Sequence of protein 1:
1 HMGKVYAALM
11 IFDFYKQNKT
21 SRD

The following describes two proteins that form a bound complex.

Contacts between the two chains:
Residue M76 in protein 2 interacts with residue M10 in protein 1 (closest heavy-atom distance 3.3 Å).
Residue A15 in protein 2 interacts with residue K4 in protein 1 (closest heavy-atom distance 3.6 Å).
Residue A128 in protein 2 contacts residue M2 in protein 1 (closest heavy-atom distance 3.7 Å).
Residue Q41 in protein 2 is in contact with residue F12 in protein 1 (closest heavy-atom distance 3.5 Å).
Residue E11 in protein 2 contacts residue H1 in protein 1 (closest heavy-atom distance 3.5 Å).
Residue Q41 in protein 2 contacts residue Y15 in protein 1 (closest heavy-atom distance 3.4 Å).
Residue E47 in protein 2 is in contact with residue T20 in protein 1 (closest heavy-atom distance 2.8 Å).
Residue E11 in protein 2 interacts with residue G3 in protein 1 (closest heavy-atom distance 3.8 Å).
Residue D50 in protein 2 contacts residue N18 in protein 1 (closest heavy-atom distance 4.0 Å).
Residue M51 in protein 2 contacts residue F14 in protein 1 (closest heavy-atom distance 3.1 Å).
Residue L116 in protein 2 is in contact with residue K4 in protein 1 (closest heavy-atom distance 3.6 Å).
Residue M144 in protein 2 is in contact with residue L9 in protein 1 (closest heavy-atom distance 3.7 Å).
Residue E11 in protein 2 interacts with residue K4 in protein 1 (closest heavy-atom distance 3.2 Å).
Residue M51 in protein 2 is in contact with residue I11 in protein 1 (closest heavy-atom distance 4.0 Å).
Residue E114 in protein 2 interacts with residue K4 in protein 1 (closest heavy-atom distance 2.7 Å).
Residue E47 in protein 2 interacts with residue N18 in protein 1 (closest heavy-atom distance 3.6 Å).
Residue K75 in protein 2 is in contact with residue D13 in protein 1 (closest heavy-atom distance 3.9 Å).
Residue M71 in protein 2 interacts with residue F14 in protein 1 (closest heavy-atom distance 3.0 Å).
Residue M72 in protein 2 interacts with residue M10 in protein 1 (closest heavy-atom distance 3.5 Å).
Residue E47 in protein 2 is in contact with residue Y15 in protein 1 (closest heavy-atom distance 2.9 Å).
Residue M124 in protein 2 interacts with residue H1 in protein 1 (closest heavy-atom distance 3.8 Å).
Residue E87 in protein 2 contacts residue K16 in protein 1 (closest heavy-atom distance 2.8 Å).
Residue Q41 in protein 2 interacts with residue K19 in protein 1 (closest heavy-atom distance 3.3 Å).
Residue K75 in protein 2 is in contact with residue Q17 in protein 1 (closest heavy-atom distance 3.6 Å).
Residue F92 in protein 2 is in contact with residue L9 in protein 1 (closest heavy-atom distance 3.9 Å).
Residue F141 in protein 2 interacts with residue L9 in protein 1 (closest heavy-atom distance 3.7 Å).
Residue M144 in protein 2 contacts residue M2 in protein 1 (closest heavy-atom distance 3.8 Å).
Residue M51 in protein 2 contacts residue Y15 in protein 1 (closest heavy-atom distance 3.5 Å).
Residue M145 in protein 2 is in contact with residue M10 in protein 1 (closest heavy-atom distance 3.6 Å).
Residue E47 in protein 2 contacts residue K19 in protein 1 (closest heavy-atom distance 3.3 Å).
Residue L105 in protein 2 is in contact with residue M2 in protein 1 (closest heavy-atom distance 3.9 Å).
Residue M72 in protein 2 interacts with residue A7 in protein 1 (closest heavy-atom distance 3.4 Å).
Residue M124 in protein 2 interacts with residue M2 in protein 1 (closest heavy-atom distance 3.3 Å).
Residue M36 in protein 2 interacts with residue Y15 in protein 1 (closest heavy-atom distance 3.9 Å).
Residue M72 in protein 2 contacts residue I11 in protein 1 (closest heavy-atom distance 3.4 Å).
Residue M145 in protein 2 interacts with residue Y6 in protein 1 (closest heavy-atom distance 3.9 Å).
Residue E84 in protein 2 interacts with residue D13 in protein 1 (closest heavy-atom distance 3.7 Å).
Residue M71 in protein 2 interacts with residue I11 in protein 1 (closest heavy-atom distance 3.8 Å).
Residue E127 in protein 2 contacts residue H1 in protein 1 (closest heavy-atom distance 2.8 Å).
Residue F19 in protein 2 is in contact with residue A8 in protein 1 (closest heavy-atom distance 3.8 Å).
Residue M144 in protein 2 interacts with residue Y6 in protein 1 (closest heavy-atom distance 3.2 Å).
Residue M36 in protein 2 is in contact with residue I11 in protein 1 (closest heavy-atom distance 3.8 Å).
Residue F92 in protein 2 interacts with residue V5 in protein 1 (closest heavy-atom distance 3.7 Å).
Residue L39 in protein 2 contacts residue F12 in protein 1 (closest heavy-atom distance 3.6 Å).
Residue M124 in protein 2 is in contact with residue V5 in protein 1 (closest heavy-atom distance 3.5 Å).
Residue K75 in protein 2 contacts residue F14 in protein 1 (closest heavy-atom distance 4.0 Å).
Residue M51 in protein 2 interacts with residue N18 in protein 1 (closest heavy-atom distance 3.9 Å).
Residue E14 in protein 2 interacts with residue K4 in protein 1 (closest heavy-atom distance 3.2 Å).
Residue E54 in protein 2 interacts with residue N18 in protein 1 (closest heavy-atom distance 3.5 Å).
Residue A15 in protein 2 contacts residue A7 in protein 1 (closest heavy-atom distance 3.5 Å).
Residue E54 in protein 2 contacts residue F14 in protein 1 (closest heavy-atom distance 3.5 Å).
Residue E127 in protein 2 contacts residue M2 in protein 1 (closest heavy-atom distance 3.0 Å).
Residue M76 in protein 2 contacts residue Y6 in protein 1 (closest heavy-atom distance 3.6 Å).
Residue M109 in protein 2 interacts with residue V5 in protein 1 (closest heavy-atom distance 3.8 Å).
Residue K75 in protein 2 interacts with residue M10 in protein 1 (closest heavy-atom distance 3.4 Å).
Residue F68 in protein 2 is in contact with residue I11 in protein 1 (closest heavy-atom distance 3.3 Å).
Residue M145 in protein 2 is in contact with residue L9 in protein 1 (closest heavy-atom distance 3.7 Å).
Residue F19 in protein 2 interacts with residue I11 in protein 1 (closest heavy-atom distance 3.5 Å).
Residue Q41 in protein 2 interacts with residue K16 in protein 1 (closest heavy-atom distance 3.6 Å).
Residue P43 in protein 2 contacts residue Y15 in protein 1 (closest heavy-atom distance 3.4 Å).

Sequence of protein 2:
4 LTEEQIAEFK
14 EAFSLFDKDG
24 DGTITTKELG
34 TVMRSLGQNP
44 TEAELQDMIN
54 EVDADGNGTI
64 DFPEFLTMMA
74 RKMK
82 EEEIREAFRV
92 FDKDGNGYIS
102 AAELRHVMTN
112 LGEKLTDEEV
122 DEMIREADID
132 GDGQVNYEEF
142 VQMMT